Sequence of the first protein:
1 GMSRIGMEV

Sequence of the second protein:
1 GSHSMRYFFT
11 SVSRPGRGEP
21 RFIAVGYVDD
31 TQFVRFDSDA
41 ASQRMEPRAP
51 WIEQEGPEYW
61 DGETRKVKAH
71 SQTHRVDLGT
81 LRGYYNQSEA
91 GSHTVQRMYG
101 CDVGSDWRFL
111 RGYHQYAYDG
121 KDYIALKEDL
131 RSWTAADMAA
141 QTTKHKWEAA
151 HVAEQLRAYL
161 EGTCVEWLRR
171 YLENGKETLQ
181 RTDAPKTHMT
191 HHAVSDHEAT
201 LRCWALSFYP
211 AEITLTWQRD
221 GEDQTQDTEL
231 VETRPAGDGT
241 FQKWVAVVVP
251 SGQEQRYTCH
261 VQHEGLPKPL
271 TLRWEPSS

Residue-level contacts at the interface:
Residue W147 in the second protein is in contact with residue V9 in the first protein (closest heavy-atom distance 3.9 Å).
Residue K66 in the second protein interacts with residue M2 in the first protein (closest heavy-atom distance 2.8 Å).
Residue H70 in the second protein is in contact with residue I5 in the first protein (closest heavy-atom distance 5.0 Å).
Residue V152 in the second protein contacts residue I5 in the first protein (closest heavy-atom distance 4.7 Å).
Residue F33 in the second protein is in contact with residue G1 in the first protein (closest heavy-atom distance 4.8 Å).
Residue L81 in the second protein is in contact with residue V9 in the first protein (closest heavy-atom distance 3.8 Å).
Residue T143 in the second protein contacts residue V9 in the first protein (closest heavy-atom distance 2.7 Å).
Residue F9 in the second protein interacts with residue M2 in the first protein (closest heavy-atom distance 3.9 Å).
Residue Y59 in the second protein contacts residue G1 in the first protein (closest heavy-atom distance 4.2 Å).
Residue T143 in the second protein is in contact with residue E8 in the first protein (closest heavy-atom distance 4.9 Å).
Residue Y159 in the second protein is in contact with residue M2 in the first protein (closest heavy-atom distance 3.7 Å).
Residue K146 in the second protein interacts with residue V9 in the first protein (closest heavy-atom distance 3.3 Å).
Residue V67 in the second protein contacts residue M2 in the first protein (closest heavy-atom distance 3.5 Å).
Residue E63 in the second protein contacts residue M2 in the first protein (closest heavy-atom distance 2.9 Å).
Residue E63 in the second protein contacts residue G1 in the first protein (closest heavy-atom distance 3.5 Å).
Residue L156 in the second protein contacts residue M7 in the first protein (closest heavy-atom distance 3.7 Å).
Residue W133 in the second protein contacts residue M7 in the first protein (closest heavy-atom distance 5.0 Å).
Residue H70 in the second protein contacts residue M2 in the first protein (closest heavy-atom distance 3.6 Å).
Residue K66 in the second protein contacts residue G1 in the first protein (closest heavy-atom distance 4.2 Å).
Residue H70 in the second protein contacts residue S3 in the first protein (closest heavy-atom distance 3.2 Å).
Residue K66 in the second protein interacts with residue R4 in the first protein (closest heavy-atom distance 4.2 Å).
Residue K66 in the second protein is in contact with residue S3 in the first protein (closest heavy-atom distance 3.6 Å).
Residue Y7 in the second protein is in contact with residue M2 in the first protein (closest heavy-atom distance 3.5 Å).
Residue H114 in the second protein interacts with residue M7 in the first protein (closest heavy-atom distance 3.6 Å).
Residue V152 in the second protein contacts residue M7 in the first protein (closest heavy-atom distance 3.7 Å).
Residue L156 in the second protein is in contact with residue S3 in the first protein (closest heavy-atom distance 4.6 Å).
Residue Y99 in the second protein contacts residue S3 in the first protein (closest heavy-atom distance 3.0 Å).
Residue Y99 in the second protein is in contact with residue M2 in the first protein (closest heavy-atom distance 3.6 Å).
Residue L156 in the second protein is in contact with residue I5 in the first protein (closest heavy-atom distance 3.6 Å).
Residue T73 in the second protein contacts residue G6 in the first protein (closest heavy-atom distance 4.6 Å).
Residue Y159 in the second protein interacts with residue I5 in the first protein (closest heavy-atom distance 4.4 Å).
Residue Y171 in the second protein contacts residue G1 in the first protein (closest heavy-atom distance 2.7 Å).
Residue W147 in the second protein is in contact with residue M7 in the first protein (closest heavy-atom distance 3.8 Å).
Residue D77 in the second protein interacts with residue V9 in the first protein (closest heavy-atom distance 2.8 Å).
Residue Y159 in the second protein interacts with residue G1 in the first protein (closest heavy-atom distance 2.7 Å).
Residue Y116 in the second protein interacts with residue V9 in the first protein (closest heavy-atom distance 3.7 Å).
Residue V76 in the second protein contacts residue E8 in the first protein (closest heavy-atom distance 3.7 Å).
Residue K146 in the second protein is in contact with residue E8 in the first protein (closest heavy-atom distance 3.1 Å).
Residue Y159 in the second protein interacts with residue S3 in the first protein (closest heavy-atom distance 3.7 Å).
Residue R97 in the second protein is in contact with residue M7 in the first protein (closest heavy-atom distance 4.0 Å).
Residue D77 in the second protein is in contact with residue E8 in the first protein (closest heavy-atom distance 3.5 Å).
Residue T73 in the second protein is in contact with residue M7 in the first protein (closest heavy-atom distance 3.4 Å).
Residue D77 in the second protein is in contact with residue M7 in the first protein (closest heavy-atom distance 4.6 Å).
Residue Q155 in the second protein interacts with residue I5 in the first protein (closest heavy-atom distance 3.4 Å).
Residue T80 in the second protein is in contact with residue V9 in the first protein (closest heavy-atom distance 3.6 Å).
Residue M45 in the second protein is in contact with residue M2 in the first protein (closest heavy-atom distance 4.4 Å).
Residue Y7 in the second protein contacts residue G1 in the first protein (closest heavy-atom distance 2.9 Å).
Residue W147 in the second protein is in contact with residue E8 in the first protein (closest heavy-atom distance 2.9 Å).
Residue M5 in the second protein contacts residue G1 in the first protein (closest heavy-atom distance 3.7 Å).
Residue Y123 in the second protein contacts residue V9 in the first protein (closest heavy-atom distance 4.0 Å).
Residue T73 in the second protein is in contact with residue E8 in the first protein (closest heavy-atom distance 4.0 Å).
Residue Y84 in the second protein is in contact with residue V9 in the first protein (closest heavy-atom distance 2.8 Å).
Residue W167 in the second protein is in contact with residue M2 in the first protein (closest heavy-atom distance 5.0 Å).
Residue W167 in the second protein is in contact with residue G1 in the first protein (closest heavy-atom distance 3.3 Å).

The following describes two proteins that form a bound complex.